Sequence of chain B:
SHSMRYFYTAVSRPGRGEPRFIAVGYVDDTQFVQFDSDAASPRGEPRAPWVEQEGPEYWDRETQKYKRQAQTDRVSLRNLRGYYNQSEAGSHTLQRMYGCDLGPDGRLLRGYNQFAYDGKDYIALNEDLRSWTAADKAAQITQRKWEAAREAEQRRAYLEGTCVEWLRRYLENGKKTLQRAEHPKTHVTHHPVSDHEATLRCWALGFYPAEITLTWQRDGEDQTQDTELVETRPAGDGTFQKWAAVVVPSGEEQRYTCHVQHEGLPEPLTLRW

Residue-level contacts at the interface:
Residue R68 in chain B interacts with residue G4 in chain A (closest heavy-atom distance 2.9 Å).
Residue R155 in chain B contacts residue S8 in chain A (closest heavy-atom distance 3.3 Å).
Residue K65 in chain B interacts with residue A2 in chain A (closest heavy-atom distance 2.7 Å).
Residue Y83 in chain B contacts residue L10 in chain A (closest heavy-atom distance 2.7 Å).
Residue S76 in chain B contacts residue A9 in chain A (closest heavy-atom distance 3.4 Å).
Residue Q154 in chain B contacts residue K7 in chain A (closest heavy-atom distance 4.5 Å).
Residue M4 in chain B interacts with residue G1 in chain A (closest heavy-atom distance 3.9 Å).
Residue Y66 in chain B contacts residue A2 in chain A (closest heavy-atom distance 4.0 Å).
Residue Y170 in chain B interacts with residue G1 in chain A (closest heavy-atom distance 2.7 Å).
Residue Y98 in chain B contacts residue A2 in chain A (closest heavy-atom distance 3.4 Å).
Residue E62 in chain B contacts residue G1 in chain A (closest heavy-atom distance 3.5 Å).
Residue R96 in chain B is in contact with residue S8 in chain A (closest heavy-atom distance 4.5 Å).
Residue Q71 in chain B contacts residue K7 in chain A (closest heavy-atom distance 4.6 Å).
Residue Y158 in chain B contacts residue G1 in chain A (closest heavy-atom distance 2.6 Å).
Residue T72 in chain B interacts with residue S8 in chain A (closest heavy-atom distance 3.7 Å).
Residue Q69 in chain B is in contact with residue S8 in chain A (closest heavy-atom distance 4.7 Å).
Residue T72 in chain B is in contact with residue A9 in chain A (closest heavy-atom distance 3.7 Å).
Residue S76 in chain B contacts residue S8 in chain A (closest heavy-atom distance 4.0 Å).
Residue Q154 in chain B interacts with residue G6 in chain A (closest heavy-atom distance 3.4 Å).
Residue T142 in chain B contacts residue A9 in chain A (closest heavy-atom distance 5.0 Å).
Residue W146 in chain B is in contact with residue L10 in chain A (closest heavy-atom distance 3.8 Å).
Residue K65 in chain B is in contact with residue G1 in chain A (closest heavy-atom distance 4.0 Å).
Residue N79 in chain B interacts with residue L10 in chain A (closest heavy-atom distance 2.8 Å).
Residue L94 in chain B is in contact with residue L10 in chain A (closest heavy-atom distance 3.6 Å).
Residue K65 in chain B interacts with residue D3 in chain A (closest heavy-atom distance 4.8 Å).
Residue Y98 in chain B interacts with residue D3 in chain A (closest heavy-atom distance 2.9 Å).
Residue F115 in chain B is in contact with residue L10 in chain A (closest heavy-atom distance 3.9 Å).
Residue Y158 in chain B contacts residue A2 in chain A (closest heavy-atom distance 3.7 Å).
Residue T72 in chain B contacts residue K7 in chain A (closest heavy-atom distance 3.1 Å).
Residue S76 in chain B interacts with residue L10 in chain A (closest heavy-atom distance 2.9 Å).
Residue Q154 in chain B interacts with residue V5 in chain A (closest heavy-atom distance 3.7 Å).
Residue Y6 in chain B contacts residue G1 in chain A (closest heavy-atom distance 3.0 Å).
Residue W146 in chain B is in contact with residue S8 in chain A (closest heavy-atom distance 4.1 Å).
Residue Y122 in chain B contacts residue L10 in chain A (closest heavy-atom distance 3.7 Å).
Residue V75 in chain B contacts residue A9 in chain A (closest heavy-atom distance 3.7 Å).
Residue R68 in chain B interacts with residue K7 in chain A (closest heavy-atom distance 4.3 Å).
Residue L80 in chain B interacts with residue L10 in chain A (closest heavy-atom distance 4.0 Å).
Residue T142 in chain B interacts with residue L10 in chain A (closest heavy-atom distance 2.6 Å).
Residue Y6 in chain B is in contact with residue A2 in chain A (closest heavy-atom distance 3.4 Å).
Residue Y8 in chain B contacts residue A2 in chain A (closest heavy-atom distance 3.7 Å).
Residue E151 in chain B contacts residue S8 in chain A (closest heavy-atom distance 2.7 Å).
Residue Y8 in chain B is in contact with residue D3 in chain A (closest heavy-atom distance 4.4 Å).
Residue R68 in chain B is in contact with residue V5 in chain A (closest heavy-atom distance 4.9 Å).
Residue E151 in chain B is in contact with residue K7 in chain A (closest heavy-atom distance 4.4 Å).
Residue W146 in chain B is in contact with residue A9 in chain A (closest heavy-atom distance 3.0 Å).
Residue R96 in chain B interacts with residue D3 in chain A (closest heavy-atom distance 3.5 Å).
Residue R155 in chain B is in contact with residue D3 in chain A (closest heavy-atom distance 2.6 Å).
Residue Q154 in chain B is in contact with residue D3 in chain A (closest heavy-atom distance 4.9 Å).
Residue K65 in chain B is in contact with residue G4 in chain A (closest heavy-atom distance 3.9 Å).
Residue F32 in chain B interacts with residue G1 in chain A (closest heavy-atom distance 4.4 Å).
Residue Y58 in chain B interacts with residue G1 in chain A (closest heavy-atom distance 4.3 Å).
Residue Y158 in chain B contacts residue D3 in chain A (closest heavy-atom distance 3.4 Å).
Residue K145 in chain B contacts residue L10 in chain A (closest heavy-atom distance 3.0 Å).
Residue R155 in chain B is in contact with residue V5 in chain A (closest heavy-atom distance 2.9 Å).
Residue W166 in chain B is in contact with residue A2 in chain A (closest heavy-atom distance 4.9 Å).
Residue N79 in chain B interacts with residue A9 in chain A (closest heavy-atom distance 4.9 Å).
Residue E62 in chain B interacts with residue A2 in chain A (closest heavy-atom distance 2.8 Å).
Residue K145 in chain B interacts with residue A9 in chain A (closest heavy-atom distance 3.6 Å).
Residue W166 in chain B is in contact with residue G1 in chain A (closest heavy-atom distance 3.5 Å).
Residue Q69 in chain B interacts with residue D3 in chain A (closest heavy-atom distance 4.6 Å).

The following describes two proteins that form a bound complex.

Sequence of chain A:
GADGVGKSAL